Interface contacts:
Residue K129 in protein 2 contacts residue R119 in protein 1 (closest heavy-atom distance 3.7 Å).
Residue A126 in protein 2 is in contact with residue R119 in protein 1 (closest heavy-atom distance 3.8 Å).
Residue K129 in protein 2 interacts with residue M118 in protein 1 (closest heavy-atom distance 5.0 Å).
Residue S127 in protein 2 contacts residue G173 in protein 1 (closest heavy-atom distance 4.8 Å).
Residue I130 in protein 2 interacts with residue R119 in protein 1 (closest heavy-atom distance 4.1 Å).

Sequence of protein 1:
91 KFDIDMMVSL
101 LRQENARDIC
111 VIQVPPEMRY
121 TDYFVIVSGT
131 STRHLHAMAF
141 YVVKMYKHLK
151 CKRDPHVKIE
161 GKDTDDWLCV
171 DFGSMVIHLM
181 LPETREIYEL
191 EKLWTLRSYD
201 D

Sequence of protein 2:
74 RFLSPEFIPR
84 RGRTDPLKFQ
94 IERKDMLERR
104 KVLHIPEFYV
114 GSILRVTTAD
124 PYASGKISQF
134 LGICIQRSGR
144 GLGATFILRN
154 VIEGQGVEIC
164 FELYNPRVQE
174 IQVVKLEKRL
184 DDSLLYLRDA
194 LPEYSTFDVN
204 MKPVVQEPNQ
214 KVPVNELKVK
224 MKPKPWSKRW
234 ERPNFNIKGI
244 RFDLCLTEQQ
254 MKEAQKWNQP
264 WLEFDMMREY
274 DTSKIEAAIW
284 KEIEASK

The following describes two proteins that form a bound complex.